Residue-level contacts at the interface:
Residue L66 in protein 1 interacts with residue E65 in protein 2 (closest heavy-atom distance 3.5 Å).
Residue Q56 in protein 1 interacts with residue L55 in protein 2 (closest heavy-atom distance 3.9 Å).
Residue N52 in protein 1 interacts with residue L48 in protein 2 (closest heavy-atom distance 4.5 Å).
Residue E51 in protein 1 contacts residue N52 in protein 2 (closest heavy-atom distance 3.8 Å).
Residue T41 in protein 1 interacts with residue Q42 in protein 2 (closest heavy-atom distance 3.8 Å).
Residue T41 in protein 1 interacts with residue V45 in protein 2 (closest heavy-atom distance 3.6 Å).
Residue L55 in protein 1 is in contact with residue N52 in protein 2 (closest heavy-atom distance 3.4 Å).
Residue N38 in protein 1 contacts residue T41 in protein 2 (closest heavy-atom distance 4.6 Å).
Residue N52 in protein 1 contacts residue E51 in protein 2 (closest heavy-atom distance 3.6 Å).
Residue L66 in protein 1 is in contact with residue L66 in protein 2 (closest heavy-atom distance 3.5 Å).
Residue S63 in protein 1 interacts with residue L62 in protein 2 (closest heavy-atom distance 3.5 Å).
Residue L66 in protein 1 is in contact with residue L62 in protein 2 (closest heavy-atom distance 3.8 Å).
Residue V59 in protein 1 interacts with residue L62 in protein 2 (closest heavy-atom distance 3.7 Å).
Residue L69 in protein 1 contacts residue L69 in protein 2 (closest heavy-atom distance 3.7 Å).
Residue T41 in protein 1 interacts with residue T41 in protein 2 (closest heavy-atom distance 3.3 Å).
Residue L62 in protein 1 is in contact with residue L62 in protein 2 (closest heavy-atom distance 3.9 Å).
Residue L66 in protein 1 interacts with residue L69 in protein 2 (closest heavy-atom distance 3.7 Å).
Residue L62 in protein 1 is in contact with residue L66 in protein 2 (closest heavy-atom distance 3.7 Å).
Residue R70 in protein 1 interacts with residue L69 in protein 2 (closest heavy-atom distance 3.6 Å).
Residue N52 in protein 1 contacts residue N52 in protein 2 (closest heavy-atom distance 2.9 Å).
Residue F73 in protein 1 contacts residue L69 in protein 2 (closest heavy-atom distance 3.3 Å).
Residue L55 in protein 1 contacts residue V59 in protein 2 (closest heavy-atom distance 4.5 Å).
Residue V45 in protein 1 interacts with residue K44 in protein 2 (closest heavy-atom distance 4.2 Å).
Residue L62 in protein 1 is in contact with residue V59 in protein 2 (closest heavy-atom distance 3.9 Å).
Residue N52 in protein 1 contacts residue L55 in protein 2 (closest heavy-atom distance 3.5 Å).
Residue K44 in protein 1 is in contact with residue V45 in protein 2 (closest heavy-atom distance 4.1 Å).
Residue R70 in protein 1 contacts residue E65 in protein 2 (closest heavy-atom distance 2.5 Å).
Residue F73 in protein 1 contacts residue F73 in protein 2 (closest heavy-atom distance 3.5 Å).
Residue V45 in protein 1 contacts residue V45 in protein 2 (closest heavy-atom distance 3.5 Å).
Residue E65 in protein 1 contacts residue L66 in protein 2 (closest heavy-atom distance 3.9 Å).
Residue V45 in protein 1 is in contact with residue T41 in protein 2 (closest heavy-atom distance 3.7 Å).
Residue K58 in protein 1 is in contact with residue V59 in protein 2 (closest heavy-atom distance 3.9 Å).
Residue L62 in protein 1 interacts with residue S63 in protein 2 (closest heavy-atom distance 3.8 Å).
Residue E65 in protein 1 is in contact with residue R70 in protein 2 (closest heavy-atom distance 2.6 Å).
Residue V59 in protein 1 interacts with residue K58 in protein 2 (closest heavy-atom distance 3.8 Å).
Residue L48 in protein 1 is in contact with residue V45 in protein 2 (closest heavy-atom distance 3.8 Å).
Residue L69 in protein 1 is in contact with residue F73 in protein 2 (closest heavy-atom distance 4.1 Å).
Residue L48 in protein 1 contacts residue N52 in protein 2 (closest heavy-atom distance 3.2 Å).
Residue V45 in protein 1 interacts with residue L48 in protein 2 (closest heavy-atom distance 3.8 Å).
Residue V59 in protein 1 contacts residue L55 in protein 2 (closest heavy-atom distance 3.9 Å).
Residue L69 in protein 1 is in contact with residue R70 in protein 2 (closest heavy-atom distance 3.9 Å).
Residue V59 in protein 1 is in contact with residue V59 in protein 2 (closest heavy-atom distance 3.7 Å).
Residue L69 in protein 1 contacts residue L66 in protein 2 (closest heavy-atom distance 4.2 Å).
Residue N38 in protein 1 interacts with residue N38 in protein 2 (closest heavy-atom distance 3.1 Å).
Residue R54 in protein 1 is in contact with residue Q56 in protein 2 (closest heavy-atom distance 4.4 Å).
Residue T49 in protein 1 is in contact with residue L48 in protein 2 (closest heavy-atom distance 3.6 Å).
Residue F73 in protein 1 contacts residue L72 in protein 2 (closest heavy-atom distance 3.5 Å).
Residue L48 in protein 1 is in contact with residue T49 in protein 2 (closest heavy-atom distance 3.6 Å).
Residue L55 in protein 1 is in contact with residue Q56 in protein 2 (closest heavy-atom distance 3.4 Å).
Residue L48 in protein 1 is in contact with residue L48 in protein 2 (closest heavy-atom distance 3.8 Å).
Residue L55 in protein 1 interacts with residue L55 in protein 2 (closest heavy-atom distance 3.8 Å).
Residue Q42 in protein 1 is in contact with residue T41 in protein 2 (closest heavy-atom distance 3.9 Å).

Sequence of protein 1:
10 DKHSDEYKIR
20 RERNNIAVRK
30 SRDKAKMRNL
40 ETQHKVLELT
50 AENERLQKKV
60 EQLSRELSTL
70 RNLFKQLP

These two protein chains interact to form a complex.

Sequence of protein 2:
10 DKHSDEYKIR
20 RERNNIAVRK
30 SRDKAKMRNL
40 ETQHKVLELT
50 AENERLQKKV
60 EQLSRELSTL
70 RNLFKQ